Sequence of protein 2:
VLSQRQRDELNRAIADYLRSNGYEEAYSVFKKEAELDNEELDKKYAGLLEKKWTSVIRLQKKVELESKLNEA

Sequence of protein 1:
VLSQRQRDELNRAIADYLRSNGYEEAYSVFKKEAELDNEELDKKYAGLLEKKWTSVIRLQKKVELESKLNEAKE

Interface contacts:
Residue A37 in protein 1 contacts residue Y26 in protein 2 (closest heavy-atom distance 3.7 Å).
Residue Q9 in protein 1 is in contact with residue W57 in protein 2 (closest heavy-atom distance 3.2 Å).
Residue Y20 in protein 1 is in contact with residue R10 in protein 2 (closest heavy-atom distance 3.1 Å).
Residue E28 in protein 1 interacts with residue E36 in protein 2 (closest heavy-atom distance 3.1 Å).
Residue L13 in protein 1 is in contact with residue Y20 in protein 2 (closest heavy-atom distance 3.6 Å).
Residue Y20 in protein 1 contacts residue L13 in protein 2 (closest heavy-atom distance 3.7 Å).
Residue W57 in protein 1 is in contact with residue E12 in protein 2 (closest heavy-atom distance 3.9 Å).
Residue L13 in protein 1 is in contact with residue W57 in protein 2 (closest heavy-atom distance 3.8 Å).
Residue Y20 in protein 1 is in contact with residue I17 in protein 2 (closest heavy-atom distance 3.5 Å).
Residue L53 in protein 1 contacts residue I17 in protein 2 (closest heavy-atom distance 3.8 Å).
Residue A29 in protein 1 is in contact with residue E36 in protein 2 (closest heavy-atom distance 2.9 Å).
Residue K56 in protein 1 interacts with residue V60 in protein 2 (closest heavy-atom distance 3.3 Å).
Residue A16 in protein 1 interacts with residue W57 in protein 2 (closest heavy-atom distance 3.8 Å).
Residue K73 in protein 1 contacts residue L74 in protein 2 (closest heavy-atom distance 3.8 Å).
Residue F33 in protein 1 contacts residue L21 in protein 2 (closest heavy-atom distance 3.5 Å).
Residue V32 in protein 1 is in contact with residue A29 in protein 2 (closest heavy-atom distance 3.5 Å).
Residue L21 in protein 1 is in contact with residue F33 in protein 2 (closest heavy-atom distance 3.5 Å).
Residue A29 in protein 1 contacts residue V32 in protein 2 (closest heavy-atom distance 3.6 Å).
Residue E28 in protein 1 interacts with residue V32 in protein 2 (closest heavy-atom distance 3.7 Å).
Residue N24 in protein 1 interacts with residue R10 in protein 2 (closest heavy-atom distance 2.9 Å).
Residue E54 in protein 1 contacts residue L5 in protein 2 (closest heavy-atom distance 3.6 Å).
Residue L70 in protein 1 contacts residue V67 in protein 2 (closest heavy-atom distance 3.7 Å).
Residue T58 in protein 1 interacts with residue Q9 in protein 2 (closest heavy-atom distance 3.9 Å).
Residue L74 in protein 1 interacts with residue L74 in protein 2 (closest heavy-atom distance 3.4 Å).
Residue Y26 in protein 1 interacts with residue E36 in protein 2 (closest heavy-atom distance 3.3 Å).
Residue Y26 in protein 1 is in contact with residue A37 in protein 2 (closest heavy-atom distance 3.8 Å).
Residue E36 in protein 1 interacts with residue E28 in protein 2 (closest heavy-atom distance 3.2 Å).
Residue L63 in protein 1 interacts with residue L63 in protein 2 (closest heavy-atom distance 3.8 Å).
Residue L5 in protein 1 contacts residue T58 in protein 2 (closest heavy-atom distance 3.6 Å).
Residue L70 in protein 1 interacts with residue L74 in protein 2 (closest heavy-atom distance 3.7 Å).
Residue E36 in protein 1 interacts with residue Y26 in protein 2 (closest heavy-atom distance 3.1 Å).
Residue W57 in protein 1 is in contact with residue L52 in protein 2 (closest heavy-atom distance 3.8 Å).
Residue Q9 in protein 1 is in contact with residue I61 in protein 2 (closest heavy-atom distance 3.2 Å).
Residue W57 in protein 1 is in contact with residue K56 in protein 2 (closest heavy-atom distance 3.5 Å).
Residue R10 in protein 1 contacts residue E54 in protein 2 (closest heavy-atom distance 3.0 Å).
Residue V32 in protein 1 contacts residue E28 in protein 2 (closest heavy-atom distance 3.7 Å).
Residue T58 in protein 1 is in contact with residue L5 in protein 2 (closest heavy-atom distance 3.7 Å).
Residue I17 in protein 1 is in contact with residue Y20 in protein 2 (closest heavy-atom distance 3.5 Å).
Residue L70 in protein 1 interacts with residue E71 in protein 2 (closest heavy-atom distance 3.2 Å).
Residue W57 in protein 1 interacts with residue L13 in protein 2 (closest heavy-atom distance 3.7 Å).
Residue V60 in protein 1 interacts with residue V60 in protein 2 (closest heavy-atom distance 3.7 Å).
Residue L63 in protein 1 is in contact with residue V60 in protein 2 (closest heavy-atom distance 3.6 Å).
Residue Y20 in protein 1 interacts with residue N14 in protein 2 (closest heavy-atom distance 2.6 Å).
Residue R10 in protein 1 interacts with residue N24 in protein 2 (closest heavy-atom distance 3.4 Å).
Residue W57 in protein 1 is in contact with residue A16 in protein 2 (closest heavy-atom distance 3.7 Å).
Residue E27 in protein 1 interacts with residue E36 in protein 2 (closest heavy-atom distance 3.2 Å).
Residue R10 in protein 1 is in contact with residue Y20 in protein 2 (closest heavy-atom distance 2.9 Å).
Residue K56 in protein 1 contacts residue Q64 in protein 2 (closest heavy-atom distance 2.7 Å).
Residue V67 in protein 1 contacts residue L70 in protein 2 (closest heavy-atom distance 3.5 Å).
Residue E36 in protein 1 interacts with residue E27 in protein 2 (closest heavy-atom distance 3.5 Å).
Residue E36 in protein 1 contacts residue A29 in protein 2 (closest heavy-atom distance 3.0 Å).
Residue W57 in protein 1 contacts residue Q9 in protein 2 (closest heavy-atom distance 3.6 Å).
Residue K56 in protein 1 is in contact with residue W57 in protein 2 (closest heavy-atom distance 3.6 Å).
Residue Y26 in protein 1 is in contact with residue N14 in protein 2 (closest heavy-atom distance 3.0 Å).
Residue L63 in protein 1 interacts with residue Q64 in protein 2 (closest heavy-atom distance 3.7 Å).
Residue V67 in protein 1 is in contact with residue V67 in protein 2 (closest heavy-atom distance 3.8 Å).
Residue Y26 in protein 1 interacts with residue F33 in protein 2 (closest heavy-atom distance 3.8 Å).
Residue I17 in protein 1 interacts with residue L53 in protein 2 (closest heavy-atom distance 3.7 Å).
Residue E71 in protein 1 is in contact with residue L70 in protein 2 (closest heavy-atom distance 3.8 Å).
Residue N14 in protein 1 interacts with residue Y20 in protein 2 (closest heavy-atom distance 2.6 Å).

These two protein chains interact to form a complex.